Sequence of chain B:
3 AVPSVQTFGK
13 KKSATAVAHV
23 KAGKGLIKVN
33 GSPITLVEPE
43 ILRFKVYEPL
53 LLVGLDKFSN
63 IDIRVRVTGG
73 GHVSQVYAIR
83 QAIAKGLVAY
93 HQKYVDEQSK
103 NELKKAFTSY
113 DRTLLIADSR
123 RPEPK

Interface contacts:
Residue Q490 in chain A contacts residue D98 in chain B (closest heavy-atom distance 4.2 Å).
Residue N473 in chain A is in contact with residue Q100 in chain B (closest heavy-atom distance 4.8 Å).

This data describes a binding interaction between two proteins.

Sequence of chain A:
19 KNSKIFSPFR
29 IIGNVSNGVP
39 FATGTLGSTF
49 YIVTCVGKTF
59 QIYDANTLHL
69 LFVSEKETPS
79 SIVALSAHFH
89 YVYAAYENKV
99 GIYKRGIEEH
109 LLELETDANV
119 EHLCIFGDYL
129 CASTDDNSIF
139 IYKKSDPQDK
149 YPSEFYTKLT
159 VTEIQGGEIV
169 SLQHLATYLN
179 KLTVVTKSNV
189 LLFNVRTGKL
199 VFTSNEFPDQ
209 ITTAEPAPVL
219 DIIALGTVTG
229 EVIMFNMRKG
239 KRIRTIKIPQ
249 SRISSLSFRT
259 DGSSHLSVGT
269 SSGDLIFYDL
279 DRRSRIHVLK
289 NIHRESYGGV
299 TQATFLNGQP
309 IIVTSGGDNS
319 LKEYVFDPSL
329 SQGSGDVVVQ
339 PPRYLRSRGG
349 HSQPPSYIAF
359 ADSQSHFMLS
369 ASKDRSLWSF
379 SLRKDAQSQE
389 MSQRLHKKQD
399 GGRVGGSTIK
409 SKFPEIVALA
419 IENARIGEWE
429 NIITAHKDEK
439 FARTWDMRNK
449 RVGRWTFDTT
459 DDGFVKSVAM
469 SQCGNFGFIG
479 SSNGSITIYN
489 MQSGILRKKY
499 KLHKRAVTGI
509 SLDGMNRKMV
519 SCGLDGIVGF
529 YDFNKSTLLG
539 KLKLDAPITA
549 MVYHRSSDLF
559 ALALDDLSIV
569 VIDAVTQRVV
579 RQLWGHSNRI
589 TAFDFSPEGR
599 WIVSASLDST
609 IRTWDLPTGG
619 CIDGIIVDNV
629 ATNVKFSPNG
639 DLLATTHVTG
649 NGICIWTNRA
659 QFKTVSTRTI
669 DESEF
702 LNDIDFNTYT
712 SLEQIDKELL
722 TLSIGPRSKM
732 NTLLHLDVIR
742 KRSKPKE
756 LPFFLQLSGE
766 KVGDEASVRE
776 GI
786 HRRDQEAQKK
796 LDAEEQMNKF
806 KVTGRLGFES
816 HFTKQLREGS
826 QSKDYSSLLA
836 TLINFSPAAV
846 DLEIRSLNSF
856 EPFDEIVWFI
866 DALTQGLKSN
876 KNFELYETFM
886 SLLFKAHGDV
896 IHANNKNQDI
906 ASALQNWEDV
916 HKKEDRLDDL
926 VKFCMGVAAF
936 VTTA